These two protein chains interact to form a complex.

Sequence of chain A:
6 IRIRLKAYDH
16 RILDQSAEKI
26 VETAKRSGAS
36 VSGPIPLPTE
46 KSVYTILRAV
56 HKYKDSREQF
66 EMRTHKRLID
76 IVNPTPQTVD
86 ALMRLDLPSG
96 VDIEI

Residue-level contacts at the interface:
Residue Q652 in chain B interacts with residue D85 in chain A (closest heavy-atom distance 3.4 Å).
Residue L672 in chain B interacts with residue I8 in chain A (closest heavy-atom distance 4.3 Å).
Residue I671 in chain B interacts with residue L90 in chain A (closest heavy-atom distance 3.3 Å).
Residue L672 in chain B contacts residue I100 in chain A (closest heavy-atom distance 3.7 Å).
Residue G670 in chain B is in contact with residue M88 in chain A (closest heavy-atom distance 3.6 Å).
Residue F650 in chain B is in contact with residue I6 in chain A (closest heavy-atom distance 4.8 Å).
Residue Q652 in chain B is in contact with residue M88 in chain A (closest heavy-atom distance 3.2 Å).
Residue K673 in chain B contacts residue D97 in chain A (closest heavy-atom distance 3.2 Å).
Residue Q652 in chain B interacts with residue V84 in chain A (closest heavy-atom distance 3.6 Å).
Residue L672 in chain B interacts with residue I98 in chain A (closest heavy-atom distance 3.8 Å).
Residue I671 in chain B is in contact with residue M88 in chain A (closest heavy-atom distance 4.0 Å).
Residue F650 in chain B is in contact with residue I100 in chain A (closest heavy-atom distance 3.5 Å).
Residue L672 in chain B contacts residue M88 in chain A (closest heavy-atom distance 3.8 Å).
Residue M674 in chain B interacts with residue E99 in chain A (closest heavy-atom distance 3.5 Å).
Residue I669 in chain B interacts with residue M88 in chain A (closest heavy-atom distance 3.2 Å).
Residue I671 in chain B is in contact with residue D91 in chain A (closest heavy-atom distance 3.7 Å).
Residue K673 in chain B contacts residue E99 in chain A (closest heavy-atom distance 2.9 Å).
Residue I671 in chain B contacts residue L87 in chain A (closest heavy-atom distance 5.0 Å).
Residue K675 in chain B contacts residue E99 in chain A (closest heavy-atom distance 4.4 Å).
Residue M674 in chain B interacts with residue I100 in chain A (closest heavy-atom distance 3.5 Å).
Residue F650 in chain B interacts with residue V84 in chain A (closest heavy-atom distance 4.4 Å).
Residue K673 in chain B interacts with residue I98 in chain A (closest heavy-atom distance 3.8 Å).
Residue I671 in chain B interacts with residue I98 in chain A (closest heavy-atom distance 4.3 Å).
Residue I671 in chain B interacts with residue L92 in chain A (closest heavy-atom distance 3.8 Å).

Sequence of chain B:
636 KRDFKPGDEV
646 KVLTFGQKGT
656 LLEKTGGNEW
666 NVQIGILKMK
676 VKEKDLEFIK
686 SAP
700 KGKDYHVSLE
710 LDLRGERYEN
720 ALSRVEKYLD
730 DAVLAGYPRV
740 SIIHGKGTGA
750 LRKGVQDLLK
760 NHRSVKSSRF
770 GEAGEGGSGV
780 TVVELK